Residue-level contacts at the interface:
Residue L131 in the first protein is in contact with residue V10 in the second protein (closest heavy-atom distance 4.1 Å).
Residue P107 in the first protein contacts residue V12 in the second protein (closest heavy-atom distance 3.5 Å).
Residue E109 in the first protein is in contact with residue G13 in the second protein (closest heavy-atom distance 3.4 Å).
Residue I108 in the first protein is in contact with residue G13 in the second protein (closest heavy-atom distance 3.8 Å).
Residue N110 in the first protein contacts residue T9 in the second protein (closest heavy-atom distance 3.1 Å).
Residue N110 in the first protein contacts residue Q8 in the second protein (closest heavy-atom distance 3.1 Å).
Residue G111 in the first protein is in contact with residue V10 in the second protein (closest heavy-atom distance 4.6 Å).
Residue P107 in the first protein is in contact with residue G13 in the second protein (closest heavy-atom distance 2.8 Å).
Residue I108 in the first protein is in contact with residue I11 in the second protein (closest heavy-atom distance 3.7 Å).
Residue E109 in the first protein contacts residue I11 in the second protein (closest heavy-atom distance 2.8 Å).
Residue L106 in the first protein interacts with residue W15 in the second protein (closest heavy-atom distance 4.3 Å).
Residue L133 in the first protein interacts with residue Q8 in the second protein (closest heavy-atom distance 3.4 Å).
Residue N110 in the first protein is in contact with residue V10 in the second protein (closest heavy-atom distance 3.4 Å).
Residue N110 in the first protein is in contact with residue I11 in the second protein (closest heavy-atom distance 2.9 Å).
Residue L131 in the first protein is in contact with residue V12 in the second protein (closest heavy-atom distance 3.6 Å).
Residue P107 in the first protein is in contact with residue I11 in the second protein (closest heavy-atom distance 4.6 Å).
Residue I108 in the first protein interacts with residue V12 in the second protein (closest heavy-atom distance 4.5 Å).
Residue P107 in the first protein is in contact with residue W15 in the second protein (closest heavy-atom distance 3.5 Å).
Residue L133 in the first protein contacts residue V10 in the second protein (closest heavy-atom distance 3.7 Å).
Residue P107 in the first protein interacts with residue P14 in the second protein (closest heavy-atom distance 3.6 Å).
Residue E109 in the first protein is in contact with residue P14 in the second protein (closest heavy-atom distance 3.8 Å).
Residue L133 in the first protein contacts residue T9 in the second protein (closest heavy-atom distance 3.7 Å).
Residue L106 in the first protein is in contact with residue V12 in the second protein (closest heavy-atom distance 4.1 Å).
Residue S105 in the first protein is in contact with residue W15 in the second protein (closest heavy-atom distance 3.0 Å).
Residue S132 in the first protein is in contact with residue V10 in the second protein (closest heavy-atom distance 4.1 Å).
Residue E109 in the first protein contacts residue V12 in the second protein (closest heavy-atom distance 4.5 Å).

The following describes two proteins that form a bound complex.

Sequence of the first protein:
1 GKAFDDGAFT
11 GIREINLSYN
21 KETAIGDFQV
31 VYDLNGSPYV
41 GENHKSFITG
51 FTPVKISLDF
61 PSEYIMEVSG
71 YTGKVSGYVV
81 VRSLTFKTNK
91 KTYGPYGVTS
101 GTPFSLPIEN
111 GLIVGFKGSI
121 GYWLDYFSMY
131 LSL

Sequence of the second protein:
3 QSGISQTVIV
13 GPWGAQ